Residue-level contacts at the interface:
Residue F510 in chain B interacts with residue F470 in chain A (closest heavy-atom distance 3.9 Å).
Residue E463 in chain B interacts with residue R467 in chain A (closest heavy-atom distance 4.8 Å).
Residue E512 in chain B contacts residue Y478 in chain A (closest heavy-atom distance 4.3 Å).
Residue N477 in chain B interacts with residue N477 in chain A (closest heavy-atom distance 4.8 Å).
Residue Y462 in chain B contacts residue F470 in chain A (closest heavy-atom distance 3.6 Å).
Residue E512 in chain B interacts with residue K430 in chain A (closest heavy-atom distance 4.8 Å).
Residue E471 in chain B contacts residue R509 in chain A (closest heavy-atom distance 3.5 Å).
Residue H474 in chain B interacts with residue R509 in chain A (closest heavy-atom distance 4.3 Å).
Residue Y462 in chain B interacts with residue R467 in chain A (closest heavy-atom distance 3.5 Å).
Residue E471 in chain B contacts residue F510 in chain A (closest heavy-atom distance 4.4 Å).
Residue R509 in chain B interacts with residue Y478 in chain A (closest heavy-atom distance 4.8 Å).
Residue R509 in chain B interacts with residue H474 in chain A (closest heavy-atom distance 4.2 Å).
Residue F510 in chain B interacts with residue E471 in chain A (closest heavy-atom distance 5.0 Å).
Residue F470 in chain B contacts residue F510 in chain A (closest heavy-atom distance 4.0 Å).
Residue H474 in chain B interacts with residue Y473 in chain A (closest heavy-atom distance 3.9 Å).
Residue F510 in chain B is in contact with residue H474 in chain A (closest heavy-atom distance 3.1 Å).
Residue Y473 in chain B contacts residue N477 in chain A (closest heavy-atom distance 4.3 Å).
Residue Y473 in chain B contacts residue H474 in chain A (closest heavy-atom distance 4.0 Å).
Residue R509 in chain B interacts with residue R426 in chain A (closest heavy-atom distance 4.0 Å).
Residue F470 in chain B interacts with residue F470 in chain A (closest heavy-atom distance 4.0 Å).
Residue R426 in chain B is in contact with residue R509 in chain A (closest heavy-atom distance 3.7 Å).
Residue E463 in chain B is in contact with residue G466 in chain A (closest heavy-atom distance 4.0 Å).
Residue Y462 in chain B is in contact with residue G466 in chain A (closest heavy-atom distance 4.8 Å).
Residue Y473 in chain B interacts with residue Y473 in chain A (closest heavy-atom distance 4.3 Å).
Residue R467 in chain B interacts with residue F470 in chain A (closest heavy-atom distance 4.0 Å).
Residue N477 in chain B contacts residue Y473 in chain A (closest heavy-atom distance 4.4 Å).
Residue H474 in chain B is in contact with residue F510 in chain A (closest heavy-atom distance 3.4 Å).
Residue D506 in chain B interacts with residue R426 in chain A (closest heavy-atom distance 4.1 Å).

Sequence of chain B:
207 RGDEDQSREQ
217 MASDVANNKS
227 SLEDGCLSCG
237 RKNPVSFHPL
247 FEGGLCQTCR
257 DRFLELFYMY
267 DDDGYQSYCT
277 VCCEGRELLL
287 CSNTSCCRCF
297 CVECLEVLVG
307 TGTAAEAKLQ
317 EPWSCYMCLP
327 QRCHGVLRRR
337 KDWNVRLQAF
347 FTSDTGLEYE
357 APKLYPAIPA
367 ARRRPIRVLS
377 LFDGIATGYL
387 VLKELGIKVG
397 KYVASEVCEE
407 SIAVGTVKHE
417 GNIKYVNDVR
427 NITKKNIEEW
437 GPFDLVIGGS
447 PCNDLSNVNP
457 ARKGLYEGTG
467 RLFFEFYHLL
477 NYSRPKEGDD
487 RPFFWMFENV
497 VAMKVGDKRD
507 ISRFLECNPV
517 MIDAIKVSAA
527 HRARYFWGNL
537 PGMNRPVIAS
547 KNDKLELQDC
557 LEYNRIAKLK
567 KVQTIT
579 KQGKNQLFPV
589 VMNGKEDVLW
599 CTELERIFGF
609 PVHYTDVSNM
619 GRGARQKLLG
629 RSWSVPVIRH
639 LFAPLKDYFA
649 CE

This data describes a binding interaction between two proteins.

Sequence of chain A:
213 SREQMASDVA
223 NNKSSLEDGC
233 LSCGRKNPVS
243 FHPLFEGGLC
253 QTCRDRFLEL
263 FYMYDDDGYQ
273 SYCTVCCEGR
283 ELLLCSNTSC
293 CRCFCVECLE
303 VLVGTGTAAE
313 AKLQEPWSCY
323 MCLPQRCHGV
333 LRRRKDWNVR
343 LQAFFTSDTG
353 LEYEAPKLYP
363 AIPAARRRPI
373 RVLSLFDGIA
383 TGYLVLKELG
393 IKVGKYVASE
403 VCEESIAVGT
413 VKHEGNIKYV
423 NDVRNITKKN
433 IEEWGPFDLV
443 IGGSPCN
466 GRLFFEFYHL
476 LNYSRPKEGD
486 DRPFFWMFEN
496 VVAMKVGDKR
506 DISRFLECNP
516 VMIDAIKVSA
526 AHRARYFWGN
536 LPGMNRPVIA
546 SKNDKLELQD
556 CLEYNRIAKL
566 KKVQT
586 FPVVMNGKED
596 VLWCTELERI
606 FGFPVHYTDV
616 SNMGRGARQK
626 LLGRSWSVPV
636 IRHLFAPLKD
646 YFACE